Interface contacts:
Residue H74 in chain A contacts residue G44 in chain B (closest heavy-atom distance 3.9 Å).
Residue R1414 in chain A is in contact with residue L332 in chain B (closest heavy-atom distance 4.1 Å).
Residue Y1225 in chain A interacts with residue Q45 in chain B (closest heavy-atom distance 3.1 Å).
Residue D77 in chain A contacts residue T42 in chain B (closest heavy-atom distance 4.2 Å).
Residue N536 in chain A contacts residue R571 in chain B (closest heavy-atom distance 4.0 Å).
Residue P1366 in chain A contacts residue S339 in chain B (closest heavy-atom distance 3.8 Å).
Residue P1366 in chain A contacts residue R338 in chain B (closest heavy-atom distance 4.2 Å).
Residue K531 in chain A is in contact with residue N573 in chain B (closest heavy-atom distance 3.0 Å).
Residue N939 in chain A contacts residue R854 in chain B (closest heavy-atom distance 3.4 Å).
Residue D533 in chain A contacts residue N573 in chain B (closest heavy-atom distance 4.1 Å).
Residue R526 in chain A interacts with residue V73 in chain B (closest heavy-atom distance 4.2 Å).
Residue Y532 in chain A contacts residue N573 in chain B (closest heavy-atom distance 4.2 Å).
Residue H1361 in chain A contacts residue E380 in chain B (closest heavy-atom distance 2.6 Å).
Residue M815 in chain A is in contact with residue N76 in chain B (closest heavy-atom distance 3.3 Å).
Residue N939 in chain A contacts residue Y852 in chain B (closest heavy-atom distance 3.6 Å).
Residue M1228 in chain A contacts residue I47 in chain B (closest heavy-atom distance 3.9 Å).
Residue R1349 in chain A is in contact with residue E347 in chain B (closest heavy-atom distance 3.0 Å).
Residue A1353 in chain A contacts residue E347 in chain B (closest heavy-atom distance 3.1 Å).
Residue D959 in chain A contacts residue Y852 in chain B (closest heavy-atom distance 3.0 Å).
Residue K531 in chain A is in contact with residue H574 in chain B (closest heavy-atom distance 3.5 Å).
Residue S75 in chain A contacts residue S40 in chain B (closest heavy-atom distance 3.7 Å).
Residue R1363 in chain A interacts with residue S378 in chain B (closest heavy-atom distance 4.1 Å).
Residue R1362 in chain A interacts with residue N342 in chain B (closest heavy-atom distance 3.5 Å).
Residue K1232 in chain A interacts with residue I58 in chain B (closest heavy-atom distance 3.5 Å).
Residue K531 in chain A is in contact with residue D309 in chain B (closest heavy-atom distance 4.3 Å).
Residue G1364 in chain A interacts with residue S339 in chain B (closest heavy-atom distance 4.3 Å).
Residue E551 in chain A contacts residue R77 in chain B (closest heavy-atom distance 3.3 Å).
Residue S1229 in chain A interacts with residue I47 in chain B (closest heavy-atom distance 3.5 Å).
Residue Q929 in chain A contacts residue R854 in chain B (closest heavy-atom distance 3.4 Å).
Residue R1362 in chain A contacts residue E380 in chain B (closest heavy-atom distance 4.0 Å).
Residue D937 in chain A contacts residue R848 in chain B (closest heavy-atom distance 3.7 Å).
Residue I76 in chain A contacts residue T42 in chain B (closest heavy-atom distance 2.4 Å).
Residue L1354 in chain A interacts with residue E347 in chain B (closest heavy-atom distance 3.4 Å).
Residue Y1225 in chain A is in contact with residue G43 in chain B (closest heavy-atom distance 3.2 Å).
Residue F1223 in chain A contacts residue A41 in chain B (closest heavy-atom distance 4.2 Å).
Residue D1356 in chain A is in contact with residue M344 in chain B (closest heavy-atom distance 2.8 Å).
Residue S75 in chain A interacts with residue G43 in chain B (closest heavy-atom distance 3.1 Å).
Residue K1224 in chain A interacts with residue G43 in chain B (closest heavy-atom distance 4.1 Å).
Residue D937 in chain A interacts with residue Y852 in chain B (closest heavy-atom distance 4.3 Å).
Residue S75 in chain A interacts with residue G44 in chain B (closest heavy-atom distance 3.4 Å).
Residue M1228 in chain A is in contact with residue A46 in chain B (closest heavy-atom distance 3.6 Å).
Residue E960 in chain A contacts residue S78 in chain B (closest heavy-atom distance 3.5 Å).
Residue K544 in chain A is in contact with residue E69 in chain B (closest heavy-atom distance 3.2 Å).
Residue F1223 in chain A contacts residue T42 in chain B (closest heavy-atom distance 3.3 Å).
Residue V1227 in chain A is in contact with residue Q45 in chain B (closest heavy-atom distance 3.4 Å).
Residue Q72 in chain A interacts with residue I47 in chain B (closest heavy-atom distance 4.2 Å).
Residue D77 in chain A is in contact with residue S40 in chain B (closest heavy-atom distance 3.0 Å).
Residue M1228 in chain A is in contact with residue Q45 in chain B (closest heavy-atom distance 3.0 Å).
Residue E546 in chain A interacts with residue K66 in chain B (closest heavy-atom distance 3.5 Å).
Residue D1356 in chain A interacts with residue N342 in chain B (closest heavy-atom distance 4.1 Å).
Residue V1226 in chain A interacts with residue Q45 in chain B (closest heavy-atom distance 2.5 Å).
Residue V1226 in chain A is in contact with residue G43 in chain B (closest heavy-atom distance 2.8 Å).
Residue Q72 in chain A interacts with residue A46 in chain B (closest heavy-atom distance 3.1 Å).
Residue R1363 in chain A is in contact with residue P379 in chain B (closest heavy-atom distance 4.1 Å).
Residue V1226 in chain A contacts residue G44 in chain B (closest heavy-atom distance 3.3 Å).
Residue S75 in chain A contacts residue T42 in chain B (closest heavy-atom distance 3.2 Å).
Residue K530 in chain A contacts residue D309 in chain B (closest heavy-atom distance 3.1 Å).
Residue S1357 in chain A interacts with residue N345 in chain B (closest heavy-atom distance 3.6 Å).
Residue I936 in chain A contacts residue R848 in chain B (closest heavy-atom distance 4.2 Å).
Residue K941 in chain A is in contact with residue Y852 in chain B (closest heavy-atom distance 4.2 Å).

The following describes two proteins that form a bound complex.

Sequence of chain A:
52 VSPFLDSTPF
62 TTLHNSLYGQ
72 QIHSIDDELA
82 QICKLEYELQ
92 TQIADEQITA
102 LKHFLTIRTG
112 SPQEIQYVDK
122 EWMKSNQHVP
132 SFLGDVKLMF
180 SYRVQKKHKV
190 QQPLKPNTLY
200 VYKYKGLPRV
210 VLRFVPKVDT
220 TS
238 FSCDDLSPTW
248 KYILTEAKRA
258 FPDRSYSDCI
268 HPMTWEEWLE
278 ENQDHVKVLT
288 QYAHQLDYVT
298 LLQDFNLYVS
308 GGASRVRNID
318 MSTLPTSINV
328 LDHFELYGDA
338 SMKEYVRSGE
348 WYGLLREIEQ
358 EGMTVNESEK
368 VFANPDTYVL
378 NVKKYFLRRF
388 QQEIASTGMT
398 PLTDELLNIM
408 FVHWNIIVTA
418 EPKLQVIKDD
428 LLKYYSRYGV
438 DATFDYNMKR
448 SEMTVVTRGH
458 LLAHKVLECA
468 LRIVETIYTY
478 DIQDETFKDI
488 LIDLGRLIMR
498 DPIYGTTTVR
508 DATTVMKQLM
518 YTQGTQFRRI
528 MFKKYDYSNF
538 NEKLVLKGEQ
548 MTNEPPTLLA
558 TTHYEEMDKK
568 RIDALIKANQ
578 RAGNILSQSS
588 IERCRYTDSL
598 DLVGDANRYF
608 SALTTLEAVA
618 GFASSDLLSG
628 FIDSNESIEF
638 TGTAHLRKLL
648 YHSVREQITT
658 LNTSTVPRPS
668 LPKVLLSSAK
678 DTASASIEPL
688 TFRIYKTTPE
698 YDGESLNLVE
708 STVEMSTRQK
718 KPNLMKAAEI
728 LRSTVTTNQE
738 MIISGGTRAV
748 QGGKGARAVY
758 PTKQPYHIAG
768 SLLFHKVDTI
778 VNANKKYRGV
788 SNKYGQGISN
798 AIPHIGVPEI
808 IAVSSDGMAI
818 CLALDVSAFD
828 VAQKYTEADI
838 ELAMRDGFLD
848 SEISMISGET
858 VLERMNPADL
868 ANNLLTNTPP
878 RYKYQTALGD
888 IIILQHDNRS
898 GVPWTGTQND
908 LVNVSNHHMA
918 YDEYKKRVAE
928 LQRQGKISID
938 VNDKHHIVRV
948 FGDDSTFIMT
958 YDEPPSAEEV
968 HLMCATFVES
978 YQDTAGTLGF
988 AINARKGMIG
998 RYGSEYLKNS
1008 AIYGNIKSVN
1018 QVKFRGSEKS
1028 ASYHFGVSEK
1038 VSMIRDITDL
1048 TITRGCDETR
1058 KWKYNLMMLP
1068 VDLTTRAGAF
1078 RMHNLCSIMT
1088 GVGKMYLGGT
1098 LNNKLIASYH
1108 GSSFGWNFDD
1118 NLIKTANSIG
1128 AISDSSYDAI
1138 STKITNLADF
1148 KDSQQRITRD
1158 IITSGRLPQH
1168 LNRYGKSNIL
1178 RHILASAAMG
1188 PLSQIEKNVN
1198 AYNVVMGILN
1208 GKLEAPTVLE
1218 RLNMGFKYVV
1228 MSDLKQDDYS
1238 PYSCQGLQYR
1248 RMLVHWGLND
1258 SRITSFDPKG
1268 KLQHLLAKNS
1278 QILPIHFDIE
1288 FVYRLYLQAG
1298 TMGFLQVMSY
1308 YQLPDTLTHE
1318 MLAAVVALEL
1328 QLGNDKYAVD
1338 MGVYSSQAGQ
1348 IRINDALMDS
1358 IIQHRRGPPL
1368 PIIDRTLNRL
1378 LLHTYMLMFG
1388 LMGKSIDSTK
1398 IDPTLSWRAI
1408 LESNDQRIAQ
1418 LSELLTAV

Sequence of chain B:
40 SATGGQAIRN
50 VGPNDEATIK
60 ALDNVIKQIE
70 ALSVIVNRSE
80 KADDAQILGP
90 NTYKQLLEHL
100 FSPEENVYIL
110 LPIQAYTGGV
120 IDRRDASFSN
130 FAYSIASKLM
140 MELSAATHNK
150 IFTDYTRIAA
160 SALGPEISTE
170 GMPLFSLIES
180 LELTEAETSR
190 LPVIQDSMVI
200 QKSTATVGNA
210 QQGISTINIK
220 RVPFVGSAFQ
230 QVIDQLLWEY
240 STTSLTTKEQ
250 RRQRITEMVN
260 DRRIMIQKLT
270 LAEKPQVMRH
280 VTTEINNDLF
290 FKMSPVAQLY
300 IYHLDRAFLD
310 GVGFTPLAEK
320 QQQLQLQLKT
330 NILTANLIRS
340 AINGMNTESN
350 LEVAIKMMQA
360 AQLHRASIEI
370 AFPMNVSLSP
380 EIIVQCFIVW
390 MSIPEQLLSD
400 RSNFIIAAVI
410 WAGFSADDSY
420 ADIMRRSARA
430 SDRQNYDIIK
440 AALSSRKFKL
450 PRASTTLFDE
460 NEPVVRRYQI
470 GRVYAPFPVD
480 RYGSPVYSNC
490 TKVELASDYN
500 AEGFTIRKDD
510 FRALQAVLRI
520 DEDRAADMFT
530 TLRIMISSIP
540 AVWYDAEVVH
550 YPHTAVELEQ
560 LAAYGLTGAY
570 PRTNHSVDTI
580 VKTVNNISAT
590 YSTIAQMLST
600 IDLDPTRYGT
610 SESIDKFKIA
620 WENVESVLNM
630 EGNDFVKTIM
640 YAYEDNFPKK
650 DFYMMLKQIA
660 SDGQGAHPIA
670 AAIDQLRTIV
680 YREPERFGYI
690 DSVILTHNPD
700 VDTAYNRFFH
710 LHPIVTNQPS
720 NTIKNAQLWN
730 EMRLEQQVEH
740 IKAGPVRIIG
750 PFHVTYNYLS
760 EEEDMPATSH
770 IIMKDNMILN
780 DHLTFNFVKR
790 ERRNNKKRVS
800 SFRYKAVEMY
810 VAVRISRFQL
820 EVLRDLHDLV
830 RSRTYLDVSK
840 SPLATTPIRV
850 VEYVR